The following describes two proteins that form a bound complex.

Sequence of protein 1:
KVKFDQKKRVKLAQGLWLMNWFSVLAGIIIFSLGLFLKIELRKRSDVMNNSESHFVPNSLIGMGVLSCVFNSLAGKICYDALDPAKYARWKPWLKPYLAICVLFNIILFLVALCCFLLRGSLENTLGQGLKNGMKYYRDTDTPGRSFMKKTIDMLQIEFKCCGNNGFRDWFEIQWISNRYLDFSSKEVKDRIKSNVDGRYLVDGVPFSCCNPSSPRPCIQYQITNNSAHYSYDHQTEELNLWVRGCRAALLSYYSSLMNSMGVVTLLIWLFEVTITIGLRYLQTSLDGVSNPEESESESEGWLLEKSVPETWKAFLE

Residue-level contacts at the interface:
Residue C229 in protein 1 contacts residue Q228 in protein 2 (closest heavy-atom distance 4.9 Å).
Residue K160 in protein 1 interacts with residue N219 in protein 2 (closest heavy-atom distance 4.6 Å).
Residue Y191 in protein 1 interacts with residue L239 in protein 2 (closest heavy-atom distance 4.8 Å).
Residue P226 in protein 1 interacts with residue T148 in protein 2 (closest heavy-atom distance 3.5 Å).
Residue P223 in protein 1 is in contact with residue L165 in protein 2 (closest heavy-atom distance 4.1 Å).
Residue Y232 in protein 1 is in contact with residue P225 in protein 2 (closest heavy-atom distance 4.2 Å).
Residue P228 in protein 1 interacts with residue V184 in protein 2 (closest heavy-atom distance 3.6 Å).
Residue Y191 in protein 1 contacts residue P238 in protein 2 (closest heavy-atom distance 3.7 Å).
Residue W186 in protein 1 is in contact with residue P225 in protein 2 (closest heavy-atom distance 4.6 Å).
Residue S225 in protein 1 is in contact with residue K157 in protein 2 (closest heavy-atom distance 2.8 Å).
Residue F218 in protein 1 is in contact with residue N219 in protein 2 (closest heavy-atom distance 4.2 Å).
Residue P223 in protein 1 contacts residue R158 in protein 2 (closest heavy-atom distance 4.5 Å).
Residue I168 in protein 1 interacts with residue L165 in protein 2 (closest heavy-atom distance 3.8 Å).
Residue Y191 in protein 1 is in contact with residue R224 in protein 2 (closest heavy-atom distance 3.0 Å).
Residue P226 in protein 1 contacts residue Y188 in protein 2 (closest heavy-atom distance 3.2 Å).
Residue K160 in protein 1 interacts with residue P220 in protein 2 (closest heavy-atom distance 3.6 Å).
Residue N222 in protein 1 interacts with residue K157 in protein 2 (closest heavy-atom distance 4.2 Å).
Residue Y241 in protein 1 interacts with residue P191 in protein 2 (closest heavy-atom distance 3.5 Å).
Residue Y241 in protein 1 is in contact with residue R187 in protein 2 (closest heavy-atom distance 3.9 Å).
Residue F218 in protein 1 contacts residue F215 in protein 2 (closest heavy-atom distance 3.6 Å).
Residue N222 in protein 1 contacts residue F215 in protein 2 (closest heavy-atom distance 4.1 Å).
Residue Y241 in protein 1 contacts residue D190 in protein 2 (closest heavy-atom distance 3.5 Å).
Residue R227 in protein 1 contacts residue Y188 in protein 2 (closest heavy-atom distance 3.2 Å).
Residue Q231 in protein 1 contacts residue Q228 in protein 2 (closest heavy-atom distance 2.8 Å).
Residue F218 in protein 1 is in contact with residue C226 in protein 2 (closest heavy-atom distance 4.2 Å).
Residue L192 in protein 1 contacts residue P238 in protein 2 (closest heavy-atom distance 4.7 Å).
Residue P228 in protein 1 is in contact with residue W183 in protein 2 (closest heavy-atom distance 3.8 Å).
Residue K161 in protein 1 interacts with residue P220 in protein 2 (closest heavy-atom distance 4.3 Å).
Residue R227 in protein 1 interacts with residue K157 in protein 2 (closest heavy-atom distance 3.6 Å).
Residue P228 in protein 1 is in contact with residue K157 in protein 2 (closest heavy-atom distance 4.9 Å).
Residue K160 in protein 1 is in contact with residue S222 in protein 2 (closest heavy-atom distance 2.4 Å).
Residue F218 in protein 1 is in contact with residue Q228 in protein 2 (closest heavy-atom distance 3.7 Å).
Residue Y191 in protein 1 contacts residue P223 in protein 2 (closest heavy-atom distance 3.4 Å).
Residue Y241 in protein 1 contacts residue L189 in protein 2 (closest heavy-atom distance 3.0 Å).
Residue C229 in protein 1 is in contact with residue F215 in protein 2 (closest heavy-atom distance 3.6 Å).
Residue S224 in protein 1 contacts residue K157 in protein 2 (closest heavy-atom distance 4.8 Å).
Residue F218 in protein 1 contacts residue P220 in protein 2 (closest heavy-atom distance 4.0 Å).
Residue R190 in protein 1 interacts with residue L239 in protein 2 (closest heavy-atom distance 4.9 Å).
Residue C221 in protein 1 interacts with residue F215 in protein 2 (closest heavy-atom distance 3.6 Å).
Residue P223 in protein 1 is in contact with residue F215 in protein 2 (closest heavy-atom distance 3.8 Å).
Residue P223 in protein 1 is in contact with residue K157 in protein 2 (closest heavy-atom distance 2.9 Å).
Residue K161 in protein 1 is in contact with residue H221 in protein 2 (closest heavy-atom distance 3.4 Å).
Residue D164 in protein 1 is in contact with residue P220 in protein 2 (closest heavy-atom distance 3.7 Å).
Residue S224 in protein 1 is in contact with residue R158 in protein 2 (closest heavy-atom distance 3.5 Å).
Residue Q231 in protein 1 interacts with residue F215 in protein 2 (closest heavy-atom distance 3.9 Å).
Residue D193 in protein 1 is in contact with residue P238 in protein 2 (closest heavy-atom distance 4.1 Å).
Residue F218 in protein 1 contacts residue C218 in protein 2 (closest heavy-atom distance 3.6 Å).
Residue K160 in protein 1 interacts with residue P225 in protein 2 (closest heavy-atom distance 4.6 Å).
Residue P226 in protein 1 interacts with residue K157 in protein 2 (closest heavy-atom distance 4.4 Å).
Residue K160 in protein 1 contacts residue P223 in protein 2 (closest heavy-atom distance 4.3 Å).
Residue S242 in protein 1 interacts with residue R187 in protein 2 (closest heavy-atom distance 4.4 Å).
Residue F218 in protein 1 is in contact with residue L165 in protein 2 (closest heavy-atom distance 4.7 Å).
Residue K160 in protein 1 interacts with residue R224 in protein 2 (closest heavy-atom distance 3.2 Å).
Residue M165 in protein 1 contacts residue P220 in protein 2 (closest heavy-atom distance 3.8 Å).
Residue Y241 in protein 1 interacts with residue Y188 in protein 2 (closest heavy-atom distance 3.3 Å).
Residue I187 in protein 1 contacts residue P225 in protein 2 (closest heavy-atom distance 3.5 Å).
Residue M165 in protein 1 is in contact with residue H168 in protein 2 (closest heavy-atom distance 4.6 Å).
Residue P223 in protein 1 contacts residue D161 in protein 2 (closest heavy-atom distance 3.7 Å).
Residue S242 in protein 1 interacts with residue Y188 in protein 2 (closest heavy-atom distance 4.7 Å).
Residue T151 in protein 1 contacts residue P223 in protein 2 (closest heavy-atom distance 3.7 Å).

Sequence of protein 2:
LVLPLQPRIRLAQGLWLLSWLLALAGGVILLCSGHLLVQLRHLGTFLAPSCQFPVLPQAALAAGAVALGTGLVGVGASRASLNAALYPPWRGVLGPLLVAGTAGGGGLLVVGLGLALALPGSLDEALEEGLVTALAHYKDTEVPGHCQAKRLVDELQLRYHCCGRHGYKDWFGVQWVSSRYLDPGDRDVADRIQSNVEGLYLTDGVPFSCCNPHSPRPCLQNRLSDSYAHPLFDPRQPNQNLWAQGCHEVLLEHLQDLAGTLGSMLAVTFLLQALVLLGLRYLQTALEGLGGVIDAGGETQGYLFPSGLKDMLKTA